These two protein chains interact to form a complex.

Contacts between the two chains:
Residue K75 in chain B contacts residue K65 in chain A (closest heavy-atom distance 3.9 Å).
Residue N72 in chain B contacts residue I68 in chain A (closest heavy-atom distance 4.0 Å).
Residue V80 in chain B is in contact with residue R40 in chain A (closest heavy-atom distance 3.7 Å).
Residue K75 in chain B contacts residue N69 in chain A (closest heavy-atom distance 2.7 Å).
Residue I21 in chain B is in contact with residue F4 in chain A (closest heavy-atom distance 3.7 Å).
Residue I14 in chain B contacts residue L11 in chain A (closest heavy-atom distance 3.9 Å).
Residue L78 in chain B interacts with residue L32 in chain A (closest heavy-atom distance 4.2 Å).
Residue L32 in chain B contacts residue M3 in chain A (closest heavy-atom distance 3.6 Å).
Residue E22 in chain B interacts with residue R8 in chain A (closest heavy-atom distance 2.7 Å).
Residue N72 in chain B is in contact with residue N72 in chain A (closest heavy-atom distance 2.5 Å).
Residue R40 in chain B is in contact with residue F81 in chain A (closest heavy-atom distance 3.5 Å).
Residue L64 in chain B interacts with residue L78 in chain A (closest heavy-atom distance 3.9 Å).
Residue S83 in chain B interacts with residue E62 in chain A (closest heavy-atom distance 4.1 Å).
Residue R8 in chain B interacts with residue N19 in chain A (closest heavy-atom distance 3.1 Å).
Residue L78 in chain B is in contact with residue I36 in chain A (closest heavy-atom distance 3.9 Å).
Residue F81 in chain B interacts with residue R40 in chain A (closest heavy-atom distance 3.4 Å).
Residue L11 in chain B interacts with residue Q18 in chain A (closest heavy-atom distance 3.7 Å).
Residue I68 in chain B contacts residue K75 in chain A (closest heavy-atom distance 3.8 Å).
Residue L64 in chain B contacts residue F4 in chain A (closest heavy-atom distance 4.1 Å).
Residue Q18 in chain B interacts with residue L11 in chain A (closest heavy-atom distance 3.9 Å).
Residue R8 in chain B is in contact with residue E15 in chain A (closest heavy-atom distance 2.9 Å).
Residue F4 in chain B is in contact with residue L32 in chain A (closest heavy-atom distance 3.5 Å).
Residue Q18 in chain B contacts residue F4 in chain A (closest heavy-atom distance 3.1 Å).
Residue Q18 in chain B contacts residue R8 in chain A (closest heavy-atom distance 3.9 Å).
Residue R8 in chain B interacts with residue E22 in chain A (closest heavy-atom distance 2.9 Å).
Residue K65 in chain B interacts with residue L78 in chain A (closest heavy-atom distance 3.6 Å).
Residue S83 in chain B is in contact with residue K65 in chain A (closest heavy-atom distance 2.9 Å).
Residue L78 in chain B contacts residue L64 in chain A (closest heavy-atom distance 3.8 Å).
Residue Q18 in chain B contacts residue I7 in chain A (closest heavy-atom distance 3.4 Å).
Residue F81 in chain B interacts with residue K39 in chain A (closest heavy-atom distance 3.7 Å).
Residue I68 in chain B interacts with residue N72 in chain A (closest heavy-atom distance 3.6 Å).
Residue L11 in chain B interacts with residue I14 in chain A (closest heavy-atom distance 3.6 Å).
Residue I7 in chain B interacts with residue Q18 in chain A (closest heavy-atom distance 3.6 Å).
Residue M3 in chain B contacts residue L32 in chain A (closest heavy-atom distance 3.9 Å).
Residue E15 in chain B interacts with residue L11 in chain A (closest heavy-atom distance 4.2 Å).
Residue K65 in chain B contacts residue K75 in chain A (closest heavy-atom distance 3.9 Å).
Residue F4 in chain B interacts with residue Q18 in chain A (closest heavy-atom distance 3.4 Å).
Residue L78 in chain B contacts residue K65 in chain A (closest heavy-atom distance 3.7 Å).
Residue F4 in chain B is in contact with residue I21 in chain A (closest heavy-atom distance 3.9 Å).
Residue V80 in chain B contacts residue K39 in chain A (closest heavy-atom distance 3.8 Å).
Residue L78 in chain B interacts with residue V61 in chain A (closest heavy-atom distance 4.1 Å).
Residue E22 in chain B contacts residue F4 in chain A (closest heavy-atom distance 3.4 Å).
Residue R8 in chain B contacts residue Q18 in chain A (closest heavy-atom distance 3.7 Å).
Residue L11 in chain B contacts residue L11 in chain A (closest heavy-atom distance 3.6 Å).
Residue R40 in chain B is in contact with residue V80 in chain A (closest heavy-atom distance 3.8 Å).
Residue K39 in chain B is in contact with residue V80 in chain A (closest heavy-atom distance 4.1 Å).
Residue K75 in chain B is in contact with residue I68 in chain A (closest heavy-atom distance 3.8 Å).
Residue I36 in chain B interacts with residue V80 in chain A (closest heavy-atom distance 4.1 Å).
Residue G77 in chain B is in contact with residue I36 in chain A (closest heavy-atom distance 3.8 Å).
Residue L79 in chain B is in contact with residue K65 in chain A (closest heavy-atom distance 3.9 Å).
Residue L71 in chain B interacts with residue L71 in chain A (closest heavy-atom distance 3.5 Å).
Residue N72 in chain B contacts residue N69 in chain A (closest heavy-atom distance 3.8 Å).
Residue I68 in chain B interacts with residue L71 in chain A (closest heavy-atom distance 3.9 Å).
Residue F4 in chain B contacts residue L64 in chain A (closest heavy-atom distance 3.7 Å).
Residue N19 in chain B interacts with residue R8 in chain A (closest heavy-atom distance 3.2 Å).
Residue K65 in chain B interacts with residue S83 in chain A (closest heavy-atom distance 2.9 Å).
Residue L32 in chain B contacts residue F4 in chain A (closest heavy-atom distance 3.6 Å).
Residue F4 in chain B contacts residue E22 in chain A (closest heavy-atom distance 3.7 Å).
Residue K39 in chain B interacts with residue F81 in chain A (closest heavy-atom distance 3.6 Å).
Residue L71 in chain B is in contact with residue I68 in chain A (closest heavy-atom distance 4.0 Å).

Sequence of chain B:
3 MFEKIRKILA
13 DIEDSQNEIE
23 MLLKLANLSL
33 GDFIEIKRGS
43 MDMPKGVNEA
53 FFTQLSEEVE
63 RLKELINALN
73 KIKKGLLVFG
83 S

Sequence of chain A:
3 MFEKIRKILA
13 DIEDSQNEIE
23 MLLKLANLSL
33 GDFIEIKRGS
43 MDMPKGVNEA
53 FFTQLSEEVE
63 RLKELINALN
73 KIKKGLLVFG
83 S